Sequence of chain A:
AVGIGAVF

Contacts between the two chains:
Residue A106 in chain B contacts residue A1 in chain A (closest heavy-atom distance 3.4 Å).
Residue T59 in chain B interacts with residue I4 in chain A (closest heavy-atom distance 3.7 Å).
Residue G31 in chain B interacts with residue V7 in chain A (closest heavy-atom distance 3.4 Å).
Residue P53 in chain B contacts residue V7 in chain A (closest heavy-atom distance 4.8 Å).
Residue N104 in chain B is in contact with residue V7 in chain A (closest heavy-atom distance 4.2 Å).
Residue W50 in chain B contacts residue I4 in chain A (closest heavy-atom distance 3.5 Å).
Residue Y101 in chain B interacts with residue I4 in chain A (closest heavy-atom distance 2.9 Å).
Residue N104 in chain B interacts with residue V2 in chain A (closest heavy-atom distance 4.5 Å).
Residue T28 in chain B interacts with residue F8 in chain A (closest heavy-atom distance 4.7 Å).
Residue T30 in chain B interacts with residue F8 in chain A (closest heavy-atom distance 3.2 Å).
Residue N52 in chain B interacts with residue V7 in chain A (closest heavy-atom distance 3.6 Å).
Residue T58 in chain B is in contact with residue I4 in chain A (closest heavy-atom distance 3.9 Å).
Residue N52 in chain B is in contact with residue G5 in chain A (closest heavy-atom distance 3.5 Å).
Residue T59 in chain B is in contact with residue G3 in chain A (closest heavy-atom distance 4.9 Å).
Residue E105 in chain B interacts with residue G3 in chain A (closest heavy-atom distance 4.4 Å).
Residue P33 in chain B is in contact with residue I4 in chain A (closest heavy-atom distance 3.8 Å).
Residue S55 in chain B contacts residue I4 in chain A (closest heavy-atom distance 4.7 Å).
Residue A106 in chain B contacts residue V2 in chain A (closest heavy-atom distance 2.8 Å).
Residue H54 in chain B contacts residue V7 in chain A (closest heavy-atom distance 3.9 Å).
Residue H54 in chain B is in contact with residue A6 in chain A (closest heavy-atom distance 4.0 Å).
Residue A106 in chain B is in contact with residue G3 in chain A (closest heavy-atom distance 4.9 Å).
Residue Y101 in chain B interacts with residue V2 in chain A (closest heavy-atom distance 4.9 Å).
Residue Y101 in chain B is in contact with residue G3 in chain A (closest heavy-atom distance 4.0 Å).
Residue N52 in chain B is in contact with residue I4 in chain A (closest heavy-atom distance 3.0 Å).
Residue Y101 in chain B contacts residue A6 in chain A (closest heavy-atom distance 4.7 Å).
Residue Y101 in chain B contacts residue G5 in chain A (closest heavy-atom distance 2.6 Å).
Residue H54 in chain B interacts with residue F8 in chain A (closest heavy-atom distance 3.8 Å).
Residue N104 in chain B interacts with residue G5 in chain A (closest heavy-atom distance 3.9 Å).
Residue I51 in chain B is in contact with residue I4 in chain A (closest heavy-atom distance 4.0 Å).
Residue S55 in chain B interacts with residue A6 in chain A (closest heavy-atom distance 5.0 Å).
Residue G31 in chain B interacts with residue F8 in chain A (closest heavy-atom distance 4.3 Å).
Residue N104 in chain B interacts with residue I4 in chain A (closest heavy-atom distance 4.5 Å).
Residue N52 in chain B is in contact with residue A6 in chain A (closest heavy-atom distance 2.9 Å).
Residue D57 in chain B interacts with residue I4 in chain A (closest heavy-atom distance 3.5 Å).
Residue Y101 in chain B is in contact with residue V7 in chain A (closest heavy-atom distance 3.8 Å).
Residue N104 in chain B is in contact with residue G3 in chain A (closest heavy-atom distance 3.7 Å).
Residue E105 in chain B is in contact with residue A1 in chain A (closest heavy-atom distance 3.0 Å).
Residue W50 in chain B interacts with residue V2 in chain A (closest heavy-atom distance 3.8 Å).
Residue N104 in chain B interacts with residue A6 in chain A (closest heavy-atom distance 3.4 Å).
Residue E105 in chain B interacts with residue V2 in chain A (closest heavy-atom distance 3.2 Å).
Residue P33 in chain B contacts residue V7 in chain A (closest heavy-atom distance 4.0 Å).
Residue N32 in chain B contacts residue V7 in chain A (closest heavy-atom distance 4.5 Å).
Residue T30 in chain B contacts residue V7 in chain A (closest heavy-atom distance 3.5 Å).
Residue W50 in chain B is in contact with residue G3 in chain A (closest heavy-atom distance 3.7 Å).

Sequence of chain B:
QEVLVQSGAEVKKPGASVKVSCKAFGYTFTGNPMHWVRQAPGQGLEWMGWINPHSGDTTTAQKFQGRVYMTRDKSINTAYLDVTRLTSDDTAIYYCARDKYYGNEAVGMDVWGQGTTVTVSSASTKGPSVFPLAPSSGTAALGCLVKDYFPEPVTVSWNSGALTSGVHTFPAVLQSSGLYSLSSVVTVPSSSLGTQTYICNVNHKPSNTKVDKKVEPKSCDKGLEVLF

This data describes a binding interaction between two proteins.